Contacts between the two chains:
Residue R241 in the first protein interacts with residue A5 in the second protein (closest heavy-atom distance 4.2 Å).
Residue R241 in the first protein is in contact with residue T3 in the second protein (closest heavy-atom distance 3.4 Å).
Residue S244 in the first protein interacts with residue K1 in the second protein (closest heavy-atom distance 2.5 Å).
Residue P220 in the first protein is in contact with residue L7 in the second protein (closest heavy-atom distance 3.6 Å).
Residue N43 in the first protein interacts with residue E8 in the second protein (closest heavy-atom distance 4.2 Å).
Residue I242 in the first protein interacts with residue R9 in the second protein (closest heavy-atom distance 2.8 Å).
Residue E243 in the first protein contacts residue K1 in the second protein (closest heavy-atom distance 3.2 Å).
Residue R241 in the first protein is in contact with residue Q4 in the second protein (closest heavy-atom distance 3.6 Å).
Residue V44 in the first protein interacts with residue T6 in the second protein (closest heavy-atom distance 5.0 Å).
Residue E243 in the first protein is in contact with residue S2 in the second protein (closest heavy-atom distance 3.5 Å).
Residue P240 in the first protein is in contact with residue Q4 in the second protein (closest heavy-atom distance 3.4 Å).
Residue M46 in the first protein interacts with residue L7 in the second protein (closest heavy-atom distance 3.9 Å).
Residue A239 in the first protein is in contact with residue L7 in the second protein (closest heavy-atom distance 3.5 Å).
Residue Q151 in the first protein interacts with residue S2 in the second protein (closest heavy-atom distance 3.6 Å).
Residue P240 in the first protein interacts with residue W10 in the second protein (closest heavy-atom distance 3.5 Å).
Residue P240 in the first protein contacts residue T3 in the second protein (closest heavy-atom distance 4.1 Å).
Residue A239 in the first protein contacts residue Q4 in the second protein (closest heavy-atom distance 3.2 Å).
Residue N43 in the first protein is in contact with residue T6 in the second protein (closest heavy-atom distance 3.2 Å).
Residue V44 in the first protein contacts residue L7 in the second protein (closest heavy-atom distance 3.8 Å).
Residue V39 in the first protein is in contact with residue L7 in the second protein (closest heavy-atom distance 5.0 Å).
Residue M192 in the first protein interacts with residue S2 in the second protein (closest heavy-atom distance 3.2 Å).
Residue A239 in the first protein contacts residue W10 in the second protein (closest heavy-atom distance 4.3 Å).
Residue A239 in the first protein interacts with residue A5 in the second protein (closest heavy-atom distance 3.5 Å).
Residue I242 in the first protein contacts residue W10 in the second protein (closest heavy-atom distance 4.2 Å).
Residue R241 in the first protein contacts residue S2 in the second protein (closest heavy-atom distance 2.8 Å).
Residue N43 in the first protein contacts residue L7 in the second protein (closest heavy-atom distance 3.3 Å).
Residue P120 in the first protein interacts with residue F11 in the second protein (closest heavy-atom distance 3.1 Å).
Residue A239 in the first protein is in contact with residue T6 in the second protein (closest heavy-atom distance 3.9 Å).
Residue V44 in the first protein contacts residue A5 in the second protein (closest heavy-atom distance 4.3 Å).
Residue L238 in the first protein interacts with residue L7 in the second protein (closest heavy-atom distance 4.2 Å).
Residue P220 in the first protein is in contact with residue W10 in the second protein (closest heavy-atom distance 3.5 Å).
Residue I242 in the first protein is in contact with residue Q4 in the second protein (closest heavy-atom distance 4.6 Å).
Residue N218 in the first protein contacts residue W10 in the second protein (closest heavy-atom distance 3.5 Å).
Residue L125 in the first protein interacts with residue W10 in the second protein (closest heavy-atom distance 4.3 Å).
Residue A45 in the first protein interacts with residue L7 in the second protein (closest heavy-atom distance 4.1 Å).
Residue M46 in the first protein is in contact with residue F11 in the second protein (closest heavy-atom distance 3.2 Å).
Residue I242 in the first protein interacts with residue A5 in the second protein (closest heavy-atom distance 3.9 Å).
Residue S194 in the first protein is in contact with residue Q4 in the second protein (closest heavy-atom distance 4.0 Å).
Residue S244 in the first protein is in contact with residue T3 in the second protein (closest heavy-atom distance 3.9 Å).
Residue E245 in the first protein is in contact with residue K1 in the second protein (closest heavy-atom distance 5.0 Å).
Residue I237 in the first protein contacts residue L7 in the second protein (closest heavy-atom distance 3.8 Å).
Residue Y219 in the first protein interacts with residue W10 in the second protein (closest heavy-atom distance 3.2 Å).
Residue I122 in the first protein contacts residue F11 in the second protein (closest heavy-atom distance 4.7 Å).
Residue S244 in the first protein is in contact with residue S2 in the second protein (closest heavy-atom distance 4.0 Å).
Residue L238 in the first protein interacts with residue Q4 in the second protein (closest heavy-atom distance 4.8 Å).
Residue I242 in the first protein interacts with residue S2 in the second protein (closest heavy-atom distance 3.4 Å).
Residue P240 in the first protein is in contact with residue A5 in the second protein (closest heavy-atom distance 2.8 Å).
Residue V44 in the first protein interacts with residue Q4 in the second protein (closest heavy-atom distance 3.5 Å).
Residue P123 in the first protein is in contact with residue F11 in the second protein (closest heavy-atom distance 3.3 Å).
Residue A42 in the first protein is in contact with residue T6 in the second protein (closest heavy-atom distance 4.8 Å).
Residue E243 in the first protein is in contact with residue T3 in the second protein (closest heavy-atom distance 4.8 Å).
Residue I242 in the first protein is in contact with residue T3 in the second protein (closest heavy-atom distance 2.8 Å).
Residue I242 in the first protein interacts with residue K1 in the second protein (closest heavy-atom distance 4.1 Å).
Residue R121 in the first protein contacts residue F11 in the second protein (closest heavy-atom distance 2.9 Å).

Sequence of the first protein:
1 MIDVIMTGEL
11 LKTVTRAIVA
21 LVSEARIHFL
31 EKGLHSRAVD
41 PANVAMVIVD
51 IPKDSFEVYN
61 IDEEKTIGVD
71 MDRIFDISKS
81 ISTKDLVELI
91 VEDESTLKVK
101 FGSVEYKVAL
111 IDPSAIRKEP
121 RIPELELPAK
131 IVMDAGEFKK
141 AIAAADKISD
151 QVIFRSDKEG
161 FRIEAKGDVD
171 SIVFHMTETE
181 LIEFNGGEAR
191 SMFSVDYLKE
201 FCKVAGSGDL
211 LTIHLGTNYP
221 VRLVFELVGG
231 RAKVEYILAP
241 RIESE

Sequence of the second protein:
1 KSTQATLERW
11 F

This data describes a binding interaction between two proteins.